Sequence of protein 1:
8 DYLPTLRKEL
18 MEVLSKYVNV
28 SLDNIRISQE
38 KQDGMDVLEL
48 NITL

This data describes a binding interaction between two proteins.

Residue-level contacts at the interface:
Residue L45 in protein 1 is in contact with residue L51 in protein 2 (closest heavy-atom distance 4.1 Å).
Residue I49 in protein 1 interacts with residue V44 in protein 2 (closest heavy-atom distance 3.3 Å).
Residue V44 in protein 1 interacts with residue I49 in protein 2 (closest heavy-atom distance 3.3 Å).
Residue L13 in protein 1 is in contact with residue Y24 in protein 2 (closest heavy-atom distance 3.5 Å).
Residue L51 in protein 1 interacts with residue L45 in protein 2 (closest heavy-atom distance 4.1 Å).
Residue M42 in protein 1 interacts with residue T50 in protein 2 (closest heavy-atom distance 4.1 Å).
Residue D43 in protein 1 interacts with residue I49 in protein 2 (closest heavy-atom distance 3.8 Å).
Residue L21 in protein 1 contacts residue L17 in protein 2 (closest heavy-atom distance 3.6 Å).
Residue N48 in protein 1 contacts residue L45 in protein 2 (closest heavy-atom distance 3.4 Å).
Residue I49 in protein 1 contacts residue D43 in protein 2 (closest heavy-atom distance 3.8 Å).
Residue L47 in protein 1 interacts with residue L21 in protein 2 (closest heavy-atom distance 4.7 Å).
Residue V44 in protein 1 contacts residue T50 in protein 2 (closest heavy-atom distance 4.8 Å).
Residue L45 in protein 1 interacts with residue I49 in protein 2 (closest heavy-atom distance 2.9 Å).
Residue N48 in protein 1 contacts residue E46 in protein 2 (closest heavy-atom distance 3.7 Å).
Residue T50 in protein 1 contacts residue D43 in protein 2 (closest heavy-atom distance 3.8 Å).
Residue L17 in protein 1 contacts residue V20 in protein 2 (closest heavy-atom distance 3.6 Å).
Residue L47 in protein 1 is in contact with residue E46 in protein 2 (closest heavy-atom distance 3.2 Å).
Residue E46 in protein 1 is in contact with residue E46 in protein 2 (closest heavy-atom distance 4.7 Å).
Residue L17 in protein 1 interacts with residue Y24 in protein 2 (closest heavy-atom distance 3.6 Å).
Residue L45 in protein 1 is in contact with residue L21 in protein 2 (closest heavy-atom distance 4.4 Å).
Residue T50 in protein 1 contacts residue M42 in protein 2 (closest heavy-atom distance 4.1 Å).
Residue L51 in protein 1 is in contact with residue V44 in protein 2 (closest heavy-atom distance 4.8 Å).
Residue N48 in protein 1 interacts with residue V44 in protein 2 (closest heavy-atom distance 4.3 Å).
Residue L45 in protein 1 interacts with residue L47 in protein 2 (closest heavy-atom distance 3.5 Å).
Residue L13 in protein 1 contacts residue V25 in protein 2 (closest heavy-atom distance 4.4 Å).
Residue L47 in protein 1 is in contact with residue L47 in protein 2 (closest heavy-atom distance 3.0 Å).
Residue M42 in protein 1 contacts residue L51 in protein 2 (closest heavy-atom distance 3.4 Å).
Residue Q36 in protein 1 contacts residue L51 in protein 2 (closest heavy-atom distance 3.7 Å).
Residue L47 in protein 1 is in contact with residue L45 in protein 2 (closest heavy-atom distance 3.5 Å).
Residue E46 in protein 1 is in contact with residue N48 in protein 2 (closest heavy-atom distance 3.7 Å).
Residue T50 in protein 1 is in contact with residue V44 in protein 2 (closest heavy-atom distance 4.8 Å).
Residue Y24 in protein 1 is in contact with residue L13 in protein 2 (closest heavy-atom distance 3.5 Å).
Residue D43 in protein 1 is in contact with residue L51 in protein 2 (closest heavy-atom distance 2.8 Å).
Residue E16 in protein 1 is in contact with residue Y24 in protein 2 (closest heavy-atom distance 3.5 Å).
Residue V20 in protein 1 is in contact with residue Y24 in protein 2 (closest heavy-atom distance 4.1 Å).
Residue L47 in protein 1 contacts residue I49 in protein 2 (closest heavy-atom distance 3.6 Å).
Residue L21 in protein 1 interacts with residue L47 in protein 2 (closest heavy-atom distance 4.7 Å).
Residue V25 in protein 1 is in contact with residue L10 in protein 2 (closest heavy-atom distance 4.1 Å).
Residue V44 in protein 1 contacts residue L51 in protein 2 (closest heavy-atom distance 4.8 Å).
Residue L51 in protein 1 is in contact with residue Q36 in protein 2 (closest heavy-atom distance 3.7 Å).
Residue L45 in protein 1 contacts residue N48 in protein 2 (closest heavy-atom distance 3.4 Å).
Residue V20 in protein 1 is in contact with residue V20 in protein 2 (closest heavy-atom distance 4.2 Å).
Residue V44 in protein 1 is in contact with residue N48 in protein 2 (closest heavy-atom distance 4.3 Å).
Residue E46 in protein 1 interacts with residue L47 in protein 2 (closest heavy-atom distance 3.2 Å).
Residue L51 in protein 1 is in contact with residue D43 in protein 2 (closest heavy-atom distance 2.8 Å).
Residue Y24 in protein 1 interacts with residue E16 in protein 2 (closest heavy-atom distance 3.5 Å).
Residue I49 in protein 1 contacts residue L47 in protein 2 (closest heavy-atom distance 3.6 Å).
Residue D43 in protein 1 interacts with residue T50 in protein 2 (closest heavy-atom distance 3.8 Å).
Residue V20 in protein 1 interacts with residue L17 in protein 2 (closest heavy-atom distance 3.6 Å).
Residue L51 in protein 1 interacts with residue M42 in protein 2 (closest heavy-atom distance 3.4 Å).
Residue L17 in protein 1 interacts with residue L21 in protein 2 (closest heavy-atom distance 3.6 Å).
Residue Y24 in protein 1 is in contact with residue V20 in protein 2 (closest heavy-atom distance 4.1 Å).
Residue I49 in protein 1 is in contact with residue L45 in protein 2 (closest heavy-atom distance 2.9 Å).
Residue L10 in protein 1 is in contact with residue V25 in protein 2 (closest heavy-atom distance 4.1 Å).
Residue Y24 in protein 1 is in contact with residue L17 in protein 2 (closest heavy-atom distance 3.6 Å).
Residue V25 in protein 1 is in contact with residue L13 in protein 2 (closest heavy-atom distance 4.4 Å).
Residue L21 in protein 1 interacts with residue L45 in protein 2 (closest heavy-atom distance 4.4 Å).

Sequence of protein 2:
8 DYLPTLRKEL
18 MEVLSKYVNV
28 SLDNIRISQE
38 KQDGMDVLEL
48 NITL